This data describes a binding interaction between two proteins.

Sequence of the first protein:
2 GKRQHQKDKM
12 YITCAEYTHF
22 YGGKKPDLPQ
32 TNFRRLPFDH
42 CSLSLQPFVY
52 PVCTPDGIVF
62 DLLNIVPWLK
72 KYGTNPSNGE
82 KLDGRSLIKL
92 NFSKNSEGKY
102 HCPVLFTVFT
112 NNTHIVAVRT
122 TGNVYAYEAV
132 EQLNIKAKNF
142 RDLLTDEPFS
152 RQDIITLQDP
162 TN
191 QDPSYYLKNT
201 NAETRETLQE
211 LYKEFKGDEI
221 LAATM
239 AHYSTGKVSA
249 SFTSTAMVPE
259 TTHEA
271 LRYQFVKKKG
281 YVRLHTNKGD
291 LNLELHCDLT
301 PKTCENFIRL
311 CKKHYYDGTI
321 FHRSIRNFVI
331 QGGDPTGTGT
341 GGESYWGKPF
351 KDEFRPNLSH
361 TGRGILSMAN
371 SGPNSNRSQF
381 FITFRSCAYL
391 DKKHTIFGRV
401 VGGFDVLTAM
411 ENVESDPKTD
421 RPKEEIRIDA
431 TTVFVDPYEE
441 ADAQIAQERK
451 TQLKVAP

Sequence of the second protein:
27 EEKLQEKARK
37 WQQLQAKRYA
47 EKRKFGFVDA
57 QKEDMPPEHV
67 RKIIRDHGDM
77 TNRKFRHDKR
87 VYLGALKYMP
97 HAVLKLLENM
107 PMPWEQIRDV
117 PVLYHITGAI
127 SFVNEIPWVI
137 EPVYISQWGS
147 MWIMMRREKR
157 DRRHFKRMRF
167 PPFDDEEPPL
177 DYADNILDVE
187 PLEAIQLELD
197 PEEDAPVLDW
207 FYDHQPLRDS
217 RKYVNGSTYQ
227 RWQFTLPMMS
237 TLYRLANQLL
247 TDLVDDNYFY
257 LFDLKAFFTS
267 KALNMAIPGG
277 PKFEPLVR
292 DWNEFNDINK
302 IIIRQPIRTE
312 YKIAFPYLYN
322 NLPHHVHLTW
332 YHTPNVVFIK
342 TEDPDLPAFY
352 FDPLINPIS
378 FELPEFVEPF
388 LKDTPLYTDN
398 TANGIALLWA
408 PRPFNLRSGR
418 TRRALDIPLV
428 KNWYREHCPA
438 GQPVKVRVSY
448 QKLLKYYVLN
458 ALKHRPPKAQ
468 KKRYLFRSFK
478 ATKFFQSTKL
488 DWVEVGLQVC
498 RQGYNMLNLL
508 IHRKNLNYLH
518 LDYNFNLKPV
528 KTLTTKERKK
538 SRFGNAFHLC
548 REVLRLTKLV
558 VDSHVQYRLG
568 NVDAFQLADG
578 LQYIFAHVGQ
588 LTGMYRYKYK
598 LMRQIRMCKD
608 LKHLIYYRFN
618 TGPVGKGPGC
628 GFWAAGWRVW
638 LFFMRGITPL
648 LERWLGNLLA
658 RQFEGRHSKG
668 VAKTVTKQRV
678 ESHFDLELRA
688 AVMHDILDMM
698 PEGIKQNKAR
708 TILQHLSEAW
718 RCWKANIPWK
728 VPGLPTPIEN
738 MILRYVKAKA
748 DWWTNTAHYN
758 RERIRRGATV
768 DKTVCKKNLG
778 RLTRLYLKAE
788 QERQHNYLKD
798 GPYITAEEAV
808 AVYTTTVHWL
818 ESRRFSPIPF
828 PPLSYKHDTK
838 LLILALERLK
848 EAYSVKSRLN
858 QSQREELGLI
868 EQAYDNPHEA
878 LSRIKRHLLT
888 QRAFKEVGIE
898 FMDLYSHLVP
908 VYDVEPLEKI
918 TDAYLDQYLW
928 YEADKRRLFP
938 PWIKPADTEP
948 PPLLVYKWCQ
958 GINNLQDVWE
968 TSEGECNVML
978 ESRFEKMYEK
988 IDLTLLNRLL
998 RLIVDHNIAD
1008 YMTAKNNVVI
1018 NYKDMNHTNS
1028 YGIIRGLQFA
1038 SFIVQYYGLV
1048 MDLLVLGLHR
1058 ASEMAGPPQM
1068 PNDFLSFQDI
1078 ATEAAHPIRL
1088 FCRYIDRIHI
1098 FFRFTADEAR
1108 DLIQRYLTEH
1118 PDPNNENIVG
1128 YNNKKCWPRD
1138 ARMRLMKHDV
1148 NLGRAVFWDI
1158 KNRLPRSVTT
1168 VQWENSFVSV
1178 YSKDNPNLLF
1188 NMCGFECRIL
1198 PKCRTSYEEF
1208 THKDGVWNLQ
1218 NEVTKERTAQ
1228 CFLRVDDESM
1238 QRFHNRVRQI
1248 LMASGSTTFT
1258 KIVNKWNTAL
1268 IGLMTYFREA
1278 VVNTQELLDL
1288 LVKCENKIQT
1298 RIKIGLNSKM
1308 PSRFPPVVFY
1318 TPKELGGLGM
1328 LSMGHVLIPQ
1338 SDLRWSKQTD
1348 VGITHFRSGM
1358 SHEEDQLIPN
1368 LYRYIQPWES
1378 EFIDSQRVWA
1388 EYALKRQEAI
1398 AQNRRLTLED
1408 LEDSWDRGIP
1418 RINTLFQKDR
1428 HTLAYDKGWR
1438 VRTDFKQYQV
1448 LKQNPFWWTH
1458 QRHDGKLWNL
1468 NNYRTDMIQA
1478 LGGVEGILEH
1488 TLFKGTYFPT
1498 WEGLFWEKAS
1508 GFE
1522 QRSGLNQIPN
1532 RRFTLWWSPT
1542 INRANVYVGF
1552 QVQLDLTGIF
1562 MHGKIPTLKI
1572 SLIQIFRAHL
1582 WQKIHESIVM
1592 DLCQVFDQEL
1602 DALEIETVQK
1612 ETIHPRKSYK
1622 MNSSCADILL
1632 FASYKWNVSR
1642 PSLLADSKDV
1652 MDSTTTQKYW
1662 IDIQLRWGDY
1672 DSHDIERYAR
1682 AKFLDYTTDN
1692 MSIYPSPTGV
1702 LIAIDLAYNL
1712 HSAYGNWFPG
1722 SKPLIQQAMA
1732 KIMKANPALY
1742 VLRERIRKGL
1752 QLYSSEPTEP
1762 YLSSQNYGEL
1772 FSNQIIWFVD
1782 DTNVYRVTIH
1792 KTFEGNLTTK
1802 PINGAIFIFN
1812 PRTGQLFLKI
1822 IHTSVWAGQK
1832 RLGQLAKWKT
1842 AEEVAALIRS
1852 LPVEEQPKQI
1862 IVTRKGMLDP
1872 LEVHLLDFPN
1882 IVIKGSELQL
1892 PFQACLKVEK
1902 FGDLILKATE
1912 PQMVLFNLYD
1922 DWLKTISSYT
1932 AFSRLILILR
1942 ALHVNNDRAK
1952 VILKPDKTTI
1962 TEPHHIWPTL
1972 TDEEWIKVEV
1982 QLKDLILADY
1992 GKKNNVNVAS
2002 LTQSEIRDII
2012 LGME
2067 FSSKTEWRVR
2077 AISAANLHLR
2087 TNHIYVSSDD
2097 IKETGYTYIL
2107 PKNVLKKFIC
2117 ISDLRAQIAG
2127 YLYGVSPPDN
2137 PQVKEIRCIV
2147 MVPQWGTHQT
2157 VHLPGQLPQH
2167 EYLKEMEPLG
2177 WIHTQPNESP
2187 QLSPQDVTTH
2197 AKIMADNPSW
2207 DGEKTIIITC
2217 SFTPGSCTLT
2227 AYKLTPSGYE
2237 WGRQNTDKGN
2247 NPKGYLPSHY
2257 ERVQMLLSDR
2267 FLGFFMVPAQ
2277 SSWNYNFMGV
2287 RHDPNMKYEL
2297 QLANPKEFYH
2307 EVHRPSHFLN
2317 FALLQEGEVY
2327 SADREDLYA

Contacts between the two chains:
Residue K796 in the second protein interacts with residue V256 in the first protein (closest heavy-atom distance 3.3 Å).
Residue N723 in the second protein interacts with residue T253 in the first protein (closest heavy-atom distance 3.0 Å).
Residue N1148 in the second protein is in contact with residue L46 in the first protein (closest heavy-atom distance 3.7 Å).
Residue K796 in the second protein interacts with residue M225 in the first protein (closest heavy-atom distance 2.9 Å).
Residue H792 in the second protein contacts residue A254 in the first protein (closest heavy-atom distance 2.9 Å).
Residue R1107 in the second protein interacts with residue S45 in the first protein (closest heavy-atom distance 3.2 Å).
Residue A1103 in the second protein interacts with residue Q47 in the first protein (closest heavy-atom distance 3.1 Å).
Residue R760 in the second protein contacts residue E17 in the first protein (closest heavy-atom distance 3.0 Å).
Residue E804 in the second protein contacts residue P193 in the first protein (closest heavy-atom distance 3.3 Å).
Residue K674 in the second protein is in contact with residue M11 in the first protein (closest heavy-atom distance 3.7 Å).
Residue T811 in the second protein is in contact with residue E203 in the first protein (closest heavy-atom distance 3.2 Å).
Residue V743 in the second protein interacts with residue F250 in the first protein (closest heavy-atom distance 3.6 Å).
Residue H815 in the second protein is in contact with residue E203 in the first protein (closest heavy-atom distance 3.3 Å).
Residue H1145 in the second protein interacts with residue L46 in the first protein (closest heavy-atom distance 3.5 Å).
Residue R760 in the second protein interacts with residue Y12 in the first protein (closest heavy-atom distance 2.6 Å).
Residue T733 in the second protein interacts with residue S242 in the first protein (closest heavy-atom distance 3.5 Å).
Residue H755 in the second protein is in contact with residue Y22 in the first protein (closest heavy-atom distance 3.6 Å).
Residue E804 in the second protein is in contact with residue Y212 in the first protein (closest heavy-atom distance 2.2 Å).
Residue K1144 in the second protein is in contact with residue L46 in the first protein (closest heavy-atom distance 3.1 Å).
Residue K785 in the second protein is in contact with residue T253 in the first protein (closest heavy-atom distance 2.9 Å).
Residue E804 in the second protein contacts residue L208 in the first protein (closest heavy-atom distance 3.5 Å).
Residue R763 in the second protein is in contact with residue F21 in the first protein (closest heavy-atom distance 3.7 Å).
Residue T733 in the second protein contacts residue Y241 in the first protein (closest heavy-atom distance 3.7 Å).
Residue L740 in the second protein interacts with residue F250 in the first protein (closest heavy-atom distance 3.6 Å).
Residue P725 in the second protein contacts residue S252 in the first protein (closest heavy-atom distance 3.7 Å).
Residue T811 in the second protein is in contact with residue N201 in the first protein (closest heavy-atom distance 3.3 Å).
Residue P729 in the second protein contacts residue Y241 in the first protein (closest heavy-atom distance 3.5 Å).
Residue W726 in the second protein is in contact with residue S247 in the first protein (closest heavy-atom distance 2.6 Å).
Residue Q1111 in the second protein interacts with residue L44 in the first protein (closest heavy-atom distance 3.7 Å).
Residue T766 in the second protein interacts with residue D9 in the first protein (closest heavy-atom distance 3.2 Å).
Residue K727 in the second protein is in contact with residue A248 in the first protein (closest heavy-atom distance 3.7 Å).
Residue P725 in the second protein interacts with residue A248 in the first protein (closest heavy-atom distance 3.7 Å).
Residue E295 in the second protein is in contact with residue F34 in the first protein (closest heavy-atom distance 3.6 Å).
Residue W726 in the second protein contacts residue A248 in the first protein (closest heavy-atom distance 3.2 Å).
Residue L731 in the second protein contacts residue Y241 in the first protein (closest heavy-atom distance 3.0 Å).
Residue R763 in the second protein is in contact with residue E17 in the first protein (closest heavy-atom distance 3.6 Å).
Residue N737 in the second protein is in contact with residue H261 in the first protein (closest heavy-atom distance 2.9 Å).
Residue H815 in the second protein contacts residue N201 in the first protein (closest heavy-atom distance 3.0 Å).
Residue I724 in the second protein is in contact with residue T251 in the first protein (closest heavy-atom distance 3.2 Å).
Residue E736 in the second protein contacts residue S247 in the first protein (closest heavy-atom distance 3.4 Å).
Residue W720 in the second protein is in contact with residue T251 in the first protein (closest heavy-atom distance 3.5 Å).
Residue E759 in the second protein is in contact with residue Y22 in the first protein (closest heavy-atom distance 3.4 Å).
Residue I1125 in the second protein interacts with residue R35 in the first protein (closest heavy-atom distance 3.3 Å).
Residue C719 in the second protein contacts residue T251 in the first protein (closest heavy-atom distance 3.3 Å).
Residue E736 in the second protein is in contact with residue S242 in the first protein (closest heavy-atom distance 3.0 Å).
Residue E789 in the second protein is in contact with residue T253 in the first protein (closest heavy-atom distance 3.4 Å).
Residue R760 in the second protein contacts residue D9 in the first protein (closest heavy-atom distance 2.7 Å).
Residue K744 in the second protein interacts with residue F250 in the first protein (closest heavy-atom distance 3.7 Å).
Residue G730 in the second protein contacts residue Y241 in the first protein (closest heavy-atom distance 3.2 Å).
Residue Y756 in the second protein is in contact with residue Y22 in the first protein (closest heavy-atom distance 3.4 Å).
Residue T673 in the second protein is in contact with residue M11 in the first protein (closest heavy-atom distance 3.7 Å).
Residue N1121 in the second protein is in contact with residue R35 in the first protein (closest heavy-atom distance 2.6 Å).
Residue R1107 in the second protein interacts with residue Q47 in the first protein (closest heavy-atom distance 3.6 Å).
Residue N1122 in the second protein interacts with residue R35 in the first protein (closest heavy-atom distance 2.7 Å).
Residue R760 in the second protein interacts with residue K10 in the first protein (closest heavy-atom distance 2.8 Å).
Residue T1115 in the second protein interacts with residue Y73 in the first protein (closest heavy-atom distance 3.7 Å).
Residue T733 in the second protein interacts with residue H240 in the first protein (closest heavy-atom distance 2.8 Å).
Residue K785 in the second protein is in contact with residue T251 in the first protein (closest heavy-atom distance 3.5 Å).
Residue N723 in the second protein interacts with residue T251 in the first protein (closest heavy-atom distance 3.6 Å).
Residue N723 in the second protein interacts with residue S252 in the first protein (closest heavy-atom distance 3.3 Å).